Sequence of protein 2:
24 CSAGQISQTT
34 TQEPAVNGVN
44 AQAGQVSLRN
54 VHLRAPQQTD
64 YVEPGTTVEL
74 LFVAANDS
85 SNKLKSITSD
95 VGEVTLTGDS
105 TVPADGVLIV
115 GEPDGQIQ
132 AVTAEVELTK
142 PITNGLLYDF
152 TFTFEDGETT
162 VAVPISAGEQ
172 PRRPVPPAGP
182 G

The following describes two proteins that form a bound complex.

Contacts between the two chains:
Residue T35 in protein 1 is in contact with residue L147 in protein 2 (closest heavy-atom distance 3.7 Å).
Residue I38 in protein 1 contacts residue Y64 in protein 2 (closest heavy-atom distance 4.6 Å).
Residue I38 in protein 1 interacts with residue D63 in protein 2 (closest heavy-atom distance 3.7 Å).

Sequence of protein 1:
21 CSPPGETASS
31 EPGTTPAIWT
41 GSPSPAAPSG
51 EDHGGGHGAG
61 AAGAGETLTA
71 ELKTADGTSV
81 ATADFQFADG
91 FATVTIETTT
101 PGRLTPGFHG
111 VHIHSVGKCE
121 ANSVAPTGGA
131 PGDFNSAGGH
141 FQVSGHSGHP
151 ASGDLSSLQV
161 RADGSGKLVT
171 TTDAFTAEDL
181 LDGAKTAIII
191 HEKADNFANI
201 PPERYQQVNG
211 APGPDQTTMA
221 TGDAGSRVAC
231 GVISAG